Sequence of chain A:
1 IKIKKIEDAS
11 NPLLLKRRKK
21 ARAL

The following describes two proteins that form a bound complex.

Sequence of chain B:
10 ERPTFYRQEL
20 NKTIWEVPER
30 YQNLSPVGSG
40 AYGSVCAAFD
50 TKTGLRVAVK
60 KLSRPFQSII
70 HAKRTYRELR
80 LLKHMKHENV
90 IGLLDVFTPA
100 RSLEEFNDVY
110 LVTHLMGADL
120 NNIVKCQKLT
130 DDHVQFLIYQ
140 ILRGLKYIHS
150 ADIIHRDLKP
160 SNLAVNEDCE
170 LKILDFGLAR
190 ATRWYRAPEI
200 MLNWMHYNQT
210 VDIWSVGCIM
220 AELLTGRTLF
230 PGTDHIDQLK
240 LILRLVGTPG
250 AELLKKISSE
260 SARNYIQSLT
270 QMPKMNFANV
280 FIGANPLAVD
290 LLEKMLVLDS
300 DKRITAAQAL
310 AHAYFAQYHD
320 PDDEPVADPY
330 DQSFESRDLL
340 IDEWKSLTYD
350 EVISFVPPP

Interface contacts:
Residue F135 in chain B interacts with residue L13 in chain A (closest heavy-atom distance 4.0 Å).
Residue A117 in chain B interacts with residue I1 in chain A (closest heavy-atom distance 3.6 Å).
Residue H132 in chain B contacts residue K4 in chain A (closest heavy-atom distance 2.8 Å).
Residue Y317 in chain B is in contact with residue I6 in chain A (closest heavy-atom distance 3.6 Å).
Residue E323 in chain B interacts with residue R17 in chain A (closest heavy-atom distance 4.3 Å).
Residue E87 in chain B interacts with residue P12 in chain A (closest heavy-atom distance 3.8 Å).
Residue D167 in chain B is in contact with residue D8 in chain A (closest heavy-atom distance 4.4 Å).
Residue Q126 in chain B is in contact with residue K2 in chain A (closest heavy-atom distance 3.6 Å).
Residue N165 in chain B is in contact with residue I3 in chain A (closest heavy-atom distance 3.6 Å).
Residue I122 in chain B contacts residue I1 in chain A (closest heavy-atom distance 3.6 Å).
Residue L128 in chain B interacts with residue I3 in chain A (closest heavy-atom distance 4.0 Å).
Residue C168 in chain B is in contact with residue K4 in chain A (closest heavy-atom distance 3.5 Å).
Residue H132 in chain B contacts residue I6 in chain A (closest heavy-atom distance 3.8 Å).
Residue R142 in chain B is in contact with residue L13 in chain A (closest heavy-atom distance 3.9 Å).
Residue D322 in chain B is in contact with residue R17 in chain A (closest heavy-atom distance 2.8 Å).
Residue F135 in chain B is in contact with residue L14 in chain A (closest heavy-atom distance 3.6 Å).
Residue V164 in chain B interacts with residue I1 in chain A (closest heavy-atom distance 3.0 Å).
Residue I122 in chain B is in contact with residue I3 in chain A (closest heavy-atom distance 4.0 Å).
Residue Y138 in chain B interacts with residue R17 in chain A (closest heavy-atom distance 3.0 Å).
Residue C125 in chain B interacts with residue K2 in chain A (closest heavy-atom distance 3.0 Å).
Residue D319 in chain B contacts residue K20 in chain A (closest heavy-atom distance 4.5 Å).
Residue R142 in chain B contacts residue R17 in chain A (closest heavy-atom distance 3.8 Å).
Residue V164 in chain B interacts with residue I3 in chain A (closest heavy-atom distance 3.5 Å).
Residue D322 in chain B interacts with residue L13 in chain A (closest heavy-atom distance 4.2 Å).
Residue E166 in chain B is in contact with residue K2 in chain A (closest heavy-atom distance 2.7 Å).
Residue C168 in chain B is in contact with residue I3 in chain A (closest heavy-atom distance 2.9 Å).
Residue Q126 in chain B interacts with residue I1 in chain A (closest heavy-atom distance 4.3 Å).
Residue N165 in chain B interacts with residue I1 in chain A (closest heavy-atom distance 3.6 Å).
Residue F135 in chain B is in contact with residue N11 in chain A (closest heavy-atom distance 3.8 Å).
Residue F135 in chain B is in contact with residue I6 in chain A (closest heavy-atom distance 3.6 Å).
Residue C168 in chain B is in contact with residue N11 in chain A (closest heavy-atom distance 4.3 Å).
Residue Q316 in chain B is in contact with residue R17 in chain A (closest heavy-atom distance 4.3 Å).
Residue H132 in chain B contacts residue I3 in chain A (closest heavy-atom distance 3.1 Å).
Residue E166 in chain B is in contact with residue I1 in chain A (closest heavy-atom distance 4.0 Å).
Residue H132 in chain B interacts with residue K5 in chain A (closest heavy-atom distance 4.0 Å).
Residue D319 in chain B interacts with residue R17 in chain A (closest heavy-atom distance 3.6 Å).
Residue E169 in chain B is in contact with residue P12 in chain A (closest heavy-atom distance 3.6 Å).
Residue Q126 in chain B is in contact with residue I3 in chain A (closest heavy-atom distance 2.9 Å).
Residue Q139 in chain B interacts with residue L13 in chain A (closest heavy-atom distance 3.8 Å).
Residue D167 in chain B interacts with residue K4 in chain A (closest heavy-atom distance 3.0 Å).
Residue R142 in chain B contacts residue K16 in chain A (closest heavy-atom distance 3.9 Å).
Residue D322 in chain B interacts with residue K16 in chain A (closest heavy-atom distance 2.9 Å).
Residue D167 in chain B interacts with residue N11 in chain A (closest heavy-atom distance 2.6 Å).
Residue D131 in chain B interacts with residue I6 in chain A (closest heavy-atom distance 4.1 Å).
Residue E87 in chain B contacts residue L13 in chain A (closest heavy-atom distance 4.0 Å).
Residue C168 in chain B interacts with residue A9 in chain A (closest heavy-atom distance 4.1 Å).
Residue H318 in chain B is in contact with residue R17 in chain A (closest heavy-atom distance 4.3 Å).
Residue Y138 in chain B interacts with residue L13 in chain A (closest heavy-atom distance 4.3 Å).
Residue E87 in chain B interacts with residue K16 in chain A (closest heavy-atom distance 3.3 Å).
Residue E169 in chain B contacts residue N11 in chain A (closest heavy-atom distance 3.4 Å).
Residue D167 in chain B is in contact with residue S10 in chain A (closest heavy-atom distance 2.8 Å).
Residue Y317 in chain B interacts with residue L14 in chain A (closest heavy-atom distance 3.7 Å).
Residue C125 in chain B contacts residue I1 in chain A (closest heavy-atom distance 2.9 Å).
Residue E166 in chain B interacts with residue K4 in chain A (closest heavy-atom distance 2.8 Å).
Residue E166 in chain B contacts residue I3 in chain A (closest heavy-atom distance 3.7 Å).
Residue D167 in chain B contacts residue A9 in chain A (closest heavy-atom distance 3.4 Å).
Residue Y317 in chain B contacts residue R17 in chain A (closest heavy-atom distance 2.6 Å).
Residue C168 in chain B is in contact with residue I6 in chain A (closest heavy-atom distance 3.9 Å).
Residue G116 in chain B contacts residue I1 in chain A (closest heavy-atom distance 4.1 Å).
Residue N88 in chain B interacts with residue L13 in chain A (closest heavy-atom distance 4.3 Å).